Sequence of the first protein:
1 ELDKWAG

These two protein chains interact to form a complex.

Residue-level contacts at the interface:
Residue F93 in the second protein is in contact with residue E1 in the first protein (closest heavy-atom distance 3.3 Å).
Residue F93 in the second protein is in contact with residue D3 in the first protein (closest heavy-atom distance 4.1 Å).
Residue H92 in the second protein is in contact with residue L2 in the first protein (closest heavy-atom distance 3.4 Å).
Residue H92 in the second protein is in contact with residue E1 in the first protein (closest heavy-atom distance 4.5 Å).
Residue H96 in the second protein interacts with residue D3 in the first protein (closest heavy-atom distance 2.8 Å).
Residue Y94 in the second protein is in contact with residue L2 in the first protein (closest heavy-atom distance 3.4 Å).
Residue Y94 in the second protein contacts residue D3 in the first protein (closest heavy-atom distance 3.7 Å).
Residue H92 in the second protein interacts with residue D3 in the first protein (closest heavy-atom distance 2.6 Å).
Residue L91 in the second protein interacts with residue D3 in the first protein (closest heavy-atom distance 2.7 Å).
Residue Y94 in the second protein is in contact with residue E1 in the first protein (closest heavy-atom distance 2.9 Å).
Residue Y94 in the second protein contacts residue K4 in the first protein (closest heavy-atom distance 3.5 Å).
Residue F93 in the second protein is in contact with residue L2 in the first protein (closest heavy-atom distance 3.8 Å).
Residue H92 in the second protein is in contact with residue A6 in the first protein (closest heavy-atom distance 3.8 Å).

Sequence of the second protein:
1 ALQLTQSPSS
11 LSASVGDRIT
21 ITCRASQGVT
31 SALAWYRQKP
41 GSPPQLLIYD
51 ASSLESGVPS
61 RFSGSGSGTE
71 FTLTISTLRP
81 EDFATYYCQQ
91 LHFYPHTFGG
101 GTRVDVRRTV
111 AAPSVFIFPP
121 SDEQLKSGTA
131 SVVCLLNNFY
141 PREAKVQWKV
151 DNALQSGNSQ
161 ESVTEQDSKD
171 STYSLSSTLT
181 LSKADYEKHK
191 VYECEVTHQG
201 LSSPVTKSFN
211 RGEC